Interface contacts:
Residue D266 in protein 1 interacts with residue A68 in protein 2 (closest heavy-atom distance 4.3 Å).

This data describes a binding interaction between two proteins.

Sequence of protein 2:
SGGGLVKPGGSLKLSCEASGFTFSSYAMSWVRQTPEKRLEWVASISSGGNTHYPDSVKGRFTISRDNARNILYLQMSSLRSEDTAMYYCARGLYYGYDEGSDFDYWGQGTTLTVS

Sequence of protein 1:
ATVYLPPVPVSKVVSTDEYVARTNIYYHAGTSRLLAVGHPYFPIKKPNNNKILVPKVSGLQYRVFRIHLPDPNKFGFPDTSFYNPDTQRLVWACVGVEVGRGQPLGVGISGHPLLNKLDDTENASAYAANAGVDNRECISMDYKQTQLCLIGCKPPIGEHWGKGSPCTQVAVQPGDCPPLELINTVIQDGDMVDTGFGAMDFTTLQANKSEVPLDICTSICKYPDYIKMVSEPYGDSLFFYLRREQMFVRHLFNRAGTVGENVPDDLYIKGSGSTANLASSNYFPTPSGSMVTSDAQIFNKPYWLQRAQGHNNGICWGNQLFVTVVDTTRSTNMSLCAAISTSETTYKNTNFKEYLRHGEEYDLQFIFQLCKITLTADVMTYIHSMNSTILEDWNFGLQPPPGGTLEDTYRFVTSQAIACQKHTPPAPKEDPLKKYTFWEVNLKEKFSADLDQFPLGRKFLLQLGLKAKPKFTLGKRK